Residue-level contacts at the interface:
Residue V119 in chain A interacts with residue A50 in chain B (closest heavy-atom distance 3.9 Å).
Residue Y7 in chain A contacts residue Y33 in chain B (closest heavy-atom distance 4.8 Å).
Residue L118 in chain A is in contact with residue I51 in chain B (closest heavy-atom distance 3.7 Å).
Residue Y7 in chain A interacts with residue W19 in chain B (closest heavy-atom distance 4.3 Å).
Residue E120 in chain A contacts residue K55 in chain B (closest heavy-atom distance 5.0 Å).
Residue T115 in chain A interacts with residue I51 in chain B (closest heavy-atom distance 4.5 Å).
Residue T115 in chain A interacts with residue I47 in chain B (closest heavy-atom distance 3.5 Å).
Residue E120 in chain A is in contact with residue A50 in chain B (closest heavy-atom distance 4.3 Å).
Residue V119 in chain A contacts residue I51 in chain B (closest heavy-atom distance 4.0 Å).

This data describes a binding interaction between two proteins.

Sequence of chain B:
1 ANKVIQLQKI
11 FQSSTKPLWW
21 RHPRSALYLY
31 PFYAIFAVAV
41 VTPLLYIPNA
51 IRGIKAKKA

Sequence of chain A:
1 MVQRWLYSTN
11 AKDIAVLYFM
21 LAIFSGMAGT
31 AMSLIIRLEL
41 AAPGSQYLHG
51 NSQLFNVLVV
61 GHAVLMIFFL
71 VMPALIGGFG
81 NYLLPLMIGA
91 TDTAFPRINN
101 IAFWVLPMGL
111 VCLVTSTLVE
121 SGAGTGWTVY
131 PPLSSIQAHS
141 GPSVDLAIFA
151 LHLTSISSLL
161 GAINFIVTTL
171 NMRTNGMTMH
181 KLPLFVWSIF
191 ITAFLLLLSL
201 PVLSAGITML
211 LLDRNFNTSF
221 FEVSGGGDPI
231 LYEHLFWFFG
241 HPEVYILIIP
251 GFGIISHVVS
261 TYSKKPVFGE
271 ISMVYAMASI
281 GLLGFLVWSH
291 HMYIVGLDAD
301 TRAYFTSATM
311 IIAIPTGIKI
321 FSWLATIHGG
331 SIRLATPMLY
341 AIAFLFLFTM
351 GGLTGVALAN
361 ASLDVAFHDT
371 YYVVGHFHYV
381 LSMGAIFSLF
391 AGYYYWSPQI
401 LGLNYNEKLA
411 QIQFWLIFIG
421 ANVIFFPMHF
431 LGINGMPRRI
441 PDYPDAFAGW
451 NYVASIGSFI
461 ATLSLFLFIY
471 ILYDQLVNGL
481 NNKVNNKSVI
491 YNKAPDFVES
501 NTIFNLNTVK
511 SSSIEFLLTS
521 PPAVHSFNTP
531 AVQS